Sequence of chain A:
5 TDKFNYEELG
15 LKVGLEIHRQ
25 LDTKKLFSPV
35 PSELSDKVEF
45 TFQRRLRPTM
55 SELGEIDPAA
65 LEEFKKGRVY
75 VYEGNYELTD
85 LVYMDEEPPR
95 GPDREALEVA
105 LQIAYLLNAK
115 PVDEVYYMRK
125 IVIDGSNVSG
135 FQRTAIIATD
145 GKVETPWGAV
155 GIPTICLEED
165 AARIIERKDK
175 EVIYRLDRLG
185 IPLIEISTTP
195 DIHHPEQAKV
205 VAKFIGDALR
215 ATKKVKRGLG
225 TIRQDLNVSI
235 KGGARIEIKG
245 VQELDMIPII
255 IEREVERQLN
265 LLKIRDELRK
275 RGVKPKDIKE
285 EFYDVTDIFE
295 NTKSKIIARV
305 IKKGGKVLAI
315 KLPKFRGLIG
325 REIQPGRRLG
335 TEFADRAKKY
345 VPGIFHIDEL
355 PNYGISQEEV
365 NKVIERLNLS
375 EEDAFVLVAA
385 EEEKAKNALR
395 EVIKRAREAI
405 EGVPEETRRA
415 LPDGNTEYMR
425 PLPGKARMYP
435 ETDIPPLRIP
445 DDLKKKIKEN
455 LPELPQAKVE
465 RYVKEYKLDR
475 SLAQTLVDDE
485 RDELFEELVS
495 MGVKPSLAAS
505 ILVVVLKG

Contacts between the two chains:
Residue M432 in chain A is in contact with residue N53 in chain B (closest heavy-atom distance 3.4 Å).
Residue Y120 in chain A interacts with residue N56 in chain B (closest heavy-atom distance 3.5 Å).
Residue L50 in chain A contacts residue P211 in chain B (closest heavy-atom distance 3.4 Å).
Residue M54 in chain A is in contact with residue K125 in chain B (closest heavy-atom distance 3.4 Å).
Residue E56 in chain A interacts with residue I107 in chain B (closest heavy-atom distance 3.4 Å).
Residue D89 in chain A contacts residue R262 in chain B (closest heavy-atom distance 2.5 Å).
Residue D117 in chain A contacts residue K22 in chain B (closest heavy-atom distance 2.7 Å).
Residue T138 in chain A contacts residue Y55 in chain B (closest heavy-atom distance 3.1 Å).
Residue E56 in chain A interacts with residue R106 in chain B (closest heavy-atom distance 2.9 Å).
Residue D117 in chain A interacts with residue K63 in chain B (closest heavy-atom distance 2.7 Å).
Residue R51 in chain A contacts residue A216 in chain B (closest heavy-atom distance 3.4 Å).
Residue D437 in chain A interacts with residue R210 in chain B (closest heavy-atom distance 2.6 Å).
Residue S133 in chain A contacts residue S212 in chain B (closest heavy-atom distance 3.2 Å).
Residue D89 in chain A contacts residue S212 in chain B (closest heavy-atom distance 2.8 Å).
Residue I60 in chain A interacts with residue K125 in chain B (closest heavy-atom distance 3.4 Å).
Residue Q47 in chain A interacts with residue D243 in chain B (closest heavy-atom distance 2.8 Å).
Residue S55 in chain A contacts residue I107 in chain B (closest heavy-atom distance 3.5 Å).
Residue D445 in chain A interacts with residue K63 in chain B (closest heavy-atom distance 2.5 Å).
Residue K452 in chain A is in contact with residue D25 in chain B (closest heavy-atom distance 3.1 Å).
Residue E118 in chain A contacts residue G58 in chain B (closest heavy-atom distance 2.9 Å).
Residue E56 in chain A contacts residue D108 in chain B (closest heavy-atom distance 3.1 Å).
Residue R51 in chain A interacts with residue A126 in chain B (closest heavy-atom distance 2.7 Å).
Residue R48 in chain A interacts with residue G242 in chain B (closest heavy-atom distance 3.4 Å).
Residue V132 in chain A interacts with residue S212 in chain B (closest heavy-atom distance 3.5 Å).
Residue D117 in chain A is in contact with residue I59 in chain B (closest heavy-atom distance 3.5 Å).
Residue E90 in chain A interacts with residue T241 in chain B (closest heavy-atom distance 2.6 Å).
Residue R48 in chain A contacts residue T241 in chain B (closest heavy-atom distance 2.1 Å).
Residue R51 in chain A interacts with residue E129 in chain B (closest heavy-atom distance 3.5 Å).
Residue D117 in chain A interacts with residue E24 in chain B (closest heavy-atom distance 3.0 Å).
Residue M54 in chain A contacts residue E122 in chain B (closest heavy-atom distance 3.4 Å).
Residue E90 in chain A contacts residue R206 in chain B (closest heavy-atom distance 2.9 Å).
Residue G58 in chain A is in contact with residue K125 in chain B (closest heavy-atom distance 3.1 Å).
Residue R431 in chain A interacts with residue Y109 in chain B (closest heavy-atom distance 3.3 Å).
Residue M122 in chain A is in contact with residue G54 in chain B (closest heavy-atom distance 2.9 Å).
Residue E118 in chain A contacts residue T46 in chain B (closest heavy-atom distance 3.0 Å).
Residue R442 in chain A contacts residue D45 in chain B (closest heavy-atom distance 3.5 Å).
Residue R51 in chain A contacts residue P211 in chain B (closest heavy-atom distance 3.0 Å).
Residue K448 in chain A contacts residue E24 in chain B (closest heavy-atom distance 2.8 Å).
Residue R48 in chain A contacts residue D243 in chain B (closest heavy-atom distance 3.5 Å).
Residue T143 in chain A is in contact with residue Y31 in chain B (closest heavy-atom distance 3.5 Å).
Residue R123 in chain A interacts with residue R210 in chain B (closest heavy-atom distance 2.6 Å).
Residue D117 in chain A contacts residue A60 in chain B (closest heavy-atom distance 3.1 Å).
Residue E56 in chain A interacts with residue K76 in chain B (closest heavy-atom distance 3.4 Å).
Residue D117 in chain A contacts residue G58 in chain B (closest heavy-atom distance 3.2 Å).
Residue T53 in chain A is in contact with residue D209 in chain B (closest heavy-atom distance 3.1 Å).
Residue Y433 in chain A is in contact with residue D209 in chain B (closest heavy-atom distance 2.7 Å).
Residue M54 in chain A is in contact with residue I107 in chain B (closest heavy-atom distance 3.2 Å).
Residue R123 in chain A is in contact with residue D209 in chain B (closest heavy-atom distance 3.5 Å).
Residue K124 in chain A interacts with residue Y55 in chain B (closest heavy-atom distance 3.5 Å).
Residue R49 in chain A is in contact with residue D243 in chain B (closest heavy-atom distance 2.8 Å).
Residue D89 in chain A is in contact with residue R206 in chain B (closest heavy-atom distance 2.8 Å).
Residue V116 in chain A is in contact with residue G58 in chain B (closest heavy-atom distance 3.2 Å).
Residue E90 in chain A contacts residue R262 in chain B (closest heavy-atom distance 3.0 Å).
Residue E91 in chain A is in contact with residue S260 in chain B (closest heavy-atom distance 3.4 Å).
Residue M122 in chain A interacts with residue N56 in chain B (closest heavy-atom distance 3.6 Å).
Residue E90 in chain A contacts residue S260 in chain B (closest heavy-atom distance 2.6 Å).
Residue Y120 in chain A interacts with residue V48 in chain B (closest heavy-atom distance 3.0 Å).
Residue Q47 in chain A contacts residue G242 in chain B (closest heavy-atom distance 3.2 Å).
Residue S55 in chain A interacts with residue R106 in chain B (closest heavy-atom distance 3.3 Å).
Residue R48 in chain A interacts with residue R262 in chain B (closest heavy-atom distance 3.5 Å).

Sequence of chain B:
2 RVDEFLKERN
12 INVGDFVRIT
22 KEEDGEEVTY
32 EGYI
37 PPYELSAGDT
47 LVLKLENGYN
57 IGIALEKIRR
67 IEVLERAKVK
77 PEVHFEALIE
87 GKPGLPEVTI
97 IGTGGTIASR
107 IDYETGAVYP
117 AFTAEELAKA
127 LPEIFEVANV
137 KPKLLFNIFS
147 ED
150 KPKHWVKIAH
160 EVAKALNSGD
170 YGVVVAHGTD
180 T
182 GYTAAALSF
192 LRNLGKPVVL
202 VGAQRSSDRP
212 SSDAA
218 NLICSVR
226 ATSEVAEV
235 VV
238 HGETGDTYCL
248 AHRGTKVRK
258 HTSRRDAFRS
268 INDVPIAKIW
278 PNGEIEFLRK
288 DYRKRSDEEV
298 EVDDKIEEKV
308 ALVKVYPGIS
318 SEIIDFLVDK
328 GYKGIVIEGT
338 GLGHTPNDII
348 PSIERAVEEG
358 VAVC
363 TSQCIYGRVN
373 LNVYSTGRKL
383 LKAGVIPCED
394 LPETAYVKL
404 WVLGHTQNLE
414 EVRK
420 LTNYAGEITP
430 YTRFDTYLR

The following describes two proteins that form a bound complex.